Sequence of the second protein:
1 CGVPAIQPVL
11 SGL

These two protein chains interact to form a complex.

Sequence of the first protein:
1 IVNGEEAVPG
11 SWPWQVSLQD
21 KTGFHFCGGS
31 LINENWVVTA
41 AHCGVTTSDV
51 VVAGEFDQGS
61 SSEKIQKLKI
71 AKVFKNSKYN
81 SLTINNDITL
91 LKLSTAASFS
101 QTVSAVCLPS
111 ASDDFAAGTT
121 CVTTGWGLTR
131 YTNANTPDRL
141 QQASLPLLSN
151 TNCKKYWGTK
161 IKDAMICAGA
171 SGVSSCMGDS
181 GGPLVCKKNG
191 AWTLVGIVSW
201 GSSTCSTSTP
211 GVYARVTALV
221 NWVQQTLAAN

Contacts between the two chains:
Residue V8 in the first protein is in contact with residue P8 in the second protein (closest heavy-atom distance 4.7 Å).
Residue W14 in the first protein contacts residue P4 in the second protein (closest heavy-atom distance 3.9 Å).
Residue G190 in the first protein contacts residue G2 in the second protein (closest heavy-atom distance 4.7 Å).
Residue W192 in the first protein is in contact with residue V3 in the second protein (closest heavy-atom distance 4.8 Å).
Residue W192 in the first protein is in contact with residue G2 in the second protein (closest heavy-atom distance 2.9 Å).
Residue Q142 in the first protein contacts residue S11 in the second protein (closest heavy-atom distance 4.8 Å).
Residue A105 in the first protein interacts with residue G2 in the second protein (closest heavy-atom distance 2.9 Å).
Residue S104 in the first protein interacts with residue V3 in the second protein (closest heavy-atom distance 5.0 Å).
Residue S144 in the first protein interacts with residue L10 in the second protein (closest heavy-atom distance 3.6 Å).
Residue A191 in the first protein contacts residue C1 in the second protein (closest heavy-atom distance 3.9 Å).
Residue A105 in the first protein contacts residue V3 in the second protein (closest heavy-atom distance 4.9 Å).
Residue W14 in the first protein contacts residue G2 in the second protein (closest heavy-atom distance 3.9 Å).
Residue W192 in the first protein interacts with residue P8 in the second protein (closest heavy-atom distance 4.3 Å).
Residue E5 in the first protein is in contact with residue V9 in the second protein (closest heavy-atom distance 4.2 Å).
Residue W12 in the first protein contacts residue P8 in the second protein (closest heavy-atom distance 3.6 Å).
Residue W14 in the first protein contacts residue V3 in the second protein (closest heavy-atom distance 4.4 Å).
Residue Q101 in the first protein contacts residue A5 in the second protein (closest heavy-atom distance 3.9 Å).
Residue T102 in the first protein interacts with residue I6 in the second protein (closest heavy-atom distance 4.0 Å).
Residue E5 in the first protein is in contact with residue S11 in the second protein (closest heavy-atom distance 2.7 Å).
Residue A105 in the first protein interacts with residue C1 in the second protein (closest heavy-atom distance 3.5 Å).
Residue Q142 in the first protein interacts with residue V9 in the second protein (closest heavy-atom distance 2.9 Å).
Residue A191 in the first protein interacts with residue V3 in the second protein (closest heavy-atom distance 4.3 Å).
Residue W192 in the first protein contacts residue L10 in the second protein (closest heavy-atom distance 4.8 Å).
Residue C107 in the first protein interacts with residue C1 in the second protein (closest heavy-atom distance 1.9 Å).
Residue W192 in the first protein is in contact with residue L13 in the second protein (closest heavy-atom distance 3.9 Å).
Residue S144 in the first protein is in contact with residue G12 in the second protein (closest heavy-atom distance 3.3 Å).
Residue V8 in the first protein is in contact with residue Q7 in the second protein (closest heavy-atom distance 4.3 Å).
Residue T120 in the first protein is in contact with residue L13 in the second protein (closest heavy-atom distance 4.3 Å).
Residue S11 in the first protein interacts with residue P4 in the second protein (closest heavy-atom distance 3.5 Å).
Residue W12 in the first protein is in contact with residue L10 in the second protein (closest heavy-atom distance 4.0 Å).
Residue V8 in the first protein is in contact with residue I6 in the second protein (closest heavy-atom distance 3.9 Å).
Residue S11 in the first protein interacts with residue I6 in the second protein (closest heavy-atom distance 3.3 Å).
Residue V122 in the first protein interacts with residue L10 in the second protein (closest heavy-atom distance 3.7 Å).
Residue G10 in the first protein contacts residue I6 in the second protein (closest heavy-atom distance 4.0 Å).
Residue E5 in the first protein interacts with residue G12 in the second protein (closest heavy-atom distance 4.8 Å).
Residue S11 in the first protein interacts with residue Q7 in the second protein (closest heavy-atom distance 4.0 Å).
Residue A191 in the first protein contacts residue G2 in the second protein (closest heavy-atom distance 3.6 Å).
Residue G190 in the first protein contacts residue V3 in the second protein (closest heavy-atom distance 4.5 Å).
Residue S11 in the first protein interacts with residue P8 in the second protein (closest heavy-atom distance 3.6 Å).
Residue V106 in the first protein contacts residue G2 in the second protein (closest heavy-atom distance 4.1 Å).
Residue V122 in the first protein is in contact with residue L13 in the second protein (closest heavy-atom distance 4.5 Å).
Residue S144 in the first protein interacts with residue L13 in the second protein (closest heavy-atom distance 3.8 Å).
Residue T120 in the first protein contacts residue G12 in the second protein (closest heavy-atom distance 3.6 Å).
Residue E5 in the first protein contacts residue L10 in the second protein (closest heavy-atom distance 3.5 Å).
Residue C107 in the first protein contacts residue G2 in the second protein (closest heavy-atom distance 3.6 Å).
Residue Q142 in the first protein contacts residue L10 in the second protein (closest heavy-atom distance 3.7 Å).
Residue P13 in the first protein interacts with residue P4 in the second protein (closest heavy-atom distance 3.7 Å).
Residue P9 in the first protein contacts residue I6 in the second protein (closest heavy-atom distance 3.7 Å).
Residue V8 in the first protein contacts residue V9 in the second protein (closest heavy-atom distance 4.0 Å).
Residue A143 in the first protein contacts residue L10 in the second protein (closest heavy-atom distance 4.6 Å).
Residue V106 in the first protein is in contact with residue C1 in the second protein (closest heavy-atom distance 3.9 Å).
Residue W192 in the first protein is in contact with residue P4 in the second protein (closest heavy-atom distance 3.8 Å).
Residue Q101 in the first protein interacts with residue I6 in the second protein (closest heavy-atom distance 4.1 Å).